Sequence of chain B:
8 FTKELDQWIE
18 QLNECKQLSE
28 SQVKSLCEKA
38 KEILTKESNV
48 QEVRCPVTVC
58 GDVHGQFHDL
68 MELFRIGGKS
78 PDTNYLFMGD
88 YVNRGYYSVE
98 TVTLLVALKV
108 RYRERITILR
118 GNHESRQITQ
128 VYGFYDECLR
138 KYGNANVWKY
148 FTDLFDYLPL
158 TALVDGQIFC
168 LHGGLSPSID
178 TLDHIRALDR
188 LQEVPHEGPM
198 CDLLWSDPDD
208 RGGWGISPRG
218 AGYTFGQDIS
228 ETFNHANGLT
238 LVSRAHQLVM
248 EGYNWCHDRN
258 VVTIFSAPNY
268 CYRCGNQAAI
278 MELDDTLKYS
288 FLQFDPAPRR

This data describes a binding interaction between two proteins.

Interface contacts:
Residue K165 in chain A is in contact with residue D186 in chain B (closest heavy-atom distance 2.6 Å).
Residue K165 in chain A interacts with residue L188 in chain B (closest heavy-atom distance 3.2 Å).
Residue K165 in chain A interacts with residue Q189 in chain B (closest heavy-atom distance 4.5 Å).

Sequence of chain A:
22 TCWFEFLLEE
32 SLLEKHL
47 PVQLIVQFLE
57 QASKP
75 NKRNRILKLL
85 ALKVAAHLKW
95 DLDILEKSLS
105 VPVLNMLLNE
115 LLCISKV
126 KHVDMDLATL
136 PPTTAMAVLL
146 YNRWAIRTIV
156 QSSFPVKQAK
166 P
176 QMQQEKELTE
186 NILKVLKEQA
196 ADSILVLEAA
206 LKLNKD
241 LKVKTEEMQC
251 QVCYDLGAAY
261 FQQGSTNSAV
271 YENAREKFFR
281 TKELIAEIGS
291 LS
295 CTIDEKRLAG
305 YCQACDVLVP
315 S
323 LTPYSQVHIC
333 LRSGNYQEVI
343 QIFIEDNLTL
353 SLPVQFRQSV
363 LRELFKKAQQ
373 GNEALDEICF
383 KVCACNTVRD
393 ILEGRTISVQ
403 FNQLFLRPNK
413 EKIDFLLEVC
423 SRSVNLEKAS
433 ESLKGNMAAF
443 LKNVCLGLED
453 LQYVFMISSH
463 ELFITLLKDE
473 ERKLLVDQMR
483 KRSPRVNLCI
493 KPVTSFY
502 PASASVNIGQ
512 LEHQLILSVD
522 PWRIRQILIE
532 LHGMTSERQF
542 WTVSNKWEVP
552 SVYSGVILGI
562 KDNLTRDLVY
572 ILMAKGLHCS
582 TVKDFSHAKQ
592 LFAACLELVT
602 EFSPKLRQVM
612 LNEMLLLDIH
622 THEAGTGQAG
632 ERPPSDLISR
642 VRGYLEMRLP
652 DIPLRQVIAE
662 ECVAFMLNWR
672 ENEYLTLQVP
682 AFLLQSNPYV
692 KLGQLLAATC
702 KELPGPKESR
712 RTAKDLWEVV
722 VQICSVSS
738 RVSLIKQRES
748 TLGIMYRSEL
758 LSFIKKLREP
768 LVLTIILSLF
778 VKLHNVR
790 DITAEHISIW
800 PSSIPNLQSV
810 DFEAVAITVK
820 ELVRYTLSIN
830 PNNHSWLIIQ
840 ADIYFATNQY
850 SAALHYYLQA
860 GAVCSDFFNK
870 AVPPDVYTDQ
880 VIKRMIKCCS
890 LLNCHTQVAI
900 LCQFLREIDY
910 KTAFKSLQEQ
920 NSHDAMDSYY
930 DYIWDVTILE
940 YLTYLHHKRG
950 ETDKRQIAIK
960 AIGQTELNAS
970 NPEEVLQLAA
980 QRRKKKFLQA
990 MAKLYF